Sequence of the first protein:
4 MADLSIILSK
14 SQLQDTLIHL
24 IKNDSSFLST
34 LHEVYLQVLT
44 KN

Sequence of the second protein:
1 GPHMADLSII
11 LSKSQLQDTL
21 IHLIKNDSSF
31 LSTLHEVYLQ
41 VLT

Contacts between the two chains:
Residue V37 in the second protein is in contact with residue H22 in the first protein (closest heavy-atom distance 3.8 Å).
Residue S32 in the second protein contacts residue L7 in the first protein (closest heavy-atom distance 4.0 Å).
Residue L34 in the second protein interacts with residue L11 in the first protein (closest heavy-atom distance 4.3 Å).
Residue F30 in the second protein contacts residue L34 in the first protein (closest heavy-atom distance 4.7 Å).
Residue T33 in the second protein is in contact with residue D27 in the first protein (closest heavy-atom distance 4.9 Å).
Residue L31 in the second protein interacts with residue L7 in the first protein (closest heavy-atom distance 3.8 Å).
Residue Y38 in the second protein interacts with residue L11 in the first protein (closest heavy-atom distance 3.4 Å).
Residue L23 in the second protein contacts residue V37 in the first protein (closest heavy-atom distance 4.0 Å).
Residue L23 in the second protein is in contact with residue L34 in the first protein (closest heavy-atom distance 3.5 Å).
Residue V41 in the second protein contacts residue H22 in the first protein (closest heavy-atom distance 3.8 Å).
Residue Q15 in the second protein is in contact with residue Y38 in the first protein (closest heavy-atom distance 4.2 Å).
Residue L20 in the second protein contacts residue L34 in the first protein (closest heavy-atom distance 3.7 Å).
Residue S29 in the second protein contacts residue M4 in the first protein (closest heavy-atom distance 3.5 Å).
Residue L34 in the second protein is in contact with residue T19 in the first protein (closest heavy-atom distance 3.4 Å).
Residue S12 in the second protein is in contact with residue Y38 in the first protein (closest heavy-atom distance 4.7 Å).
Residue T33 in the second protein contacts residue F30 in the first protein (closest heavy-atom distance 4.3 Å).
Residue S32 in the second protein interacts with residue M4 in the first protein (closest heavy-atom distance 2.9 Å).
Residue S28 in the second protein is in contact with residue M4 in the first protein (closest heavy-atom distance 3.4 Å).
Residue L42 in the second protein contacts residue T19 in the first protein (closest heavy-atom distance 4.0 Å).
Residue L23 in the second protein is in contact with residue T33 in the first protein (closest heavy-atom distance 4.5 Å).
Residue Y38 in the second protein interacts with residue Q15 in the first protein (closest heavy-atom distance 3.2 Å).
Residue F30 in the second protein interacts with residue F30 in the first protein (closest heavy-atom distance 3.4 Å).
Residue Y38 in the second protein interacts with residue T19 in the first protein (closest heavy-atom distance 3.5 Å).
Residue S28 in the second protein is in contact with residue L7 in the first protein (closest heavy-atom distance 4.4 Å).
Residue L34 in the second protein contacts residue L23 in the first protein (closest heavy-atom distance 3.6 Å).
Residue L34 in the second protein contacts residue L20 in the first protein (closest heavy-atom distance 3.8 Å).
Residue H35 in the second protein is in contact with residue L7 in the first protein (closest heavy-atom distance 4.1 Å).
Residue V37 in the second protein contacts residue T19 in the first protein (closest heavy-atom distance 4.2 Å).
Residue L39 in the second protein is in contact with residue I9 in the first protein (closest heavy-atom distance 4.2 Å).
Residue H22 in the second protein interacts with residue V37 in the first protein (closest heavy-atom distance 4.0 Å).
Residue H35 in the second protein is in contact with residue L11 in the first protein (closest heavy-atom distance 3.8 Å).
Residue T19 in the second protein interacts with residue L34 in the first protein (closest heavy-atom distance 3.7 Å).
Residue H35 in the second protein contacts residue I10 in the first protein (closest heavy-atom distance 4.8 Å).
Residue Q15 in the second protein interacts with residue L42 in the first protein (closest heavy-atom distance 4.0 Å).
Residue L20 in the second protein is in contact with residue L20 in the first protein (closest heavy-atom distance 4.7 Å).
Residue T33 in the second protein interacts with residue L23 in the first protein (closest heavy-atom distance 4.3 Å).
Residue L34 in the second protein is in contact with residue F30 in the first protein (closest heavy-atom distance 4.2 Å).
Residue D18 in the second protein interacts with residue V41 in the first protein (closest heavy-atom distance 4.3 Å).
Residue H35 in the second protein interacts with residue I9 in the first protein (closest heavy-atom distance 3.2 Å).
Residue T19 in the second protein is in contact with residue V37 in the first protein (closest heavy-atom distance 3.7 Å).
Residue F30 in the second protein contacts residue L20 in the first protein (closest heavy-atom distance 4.2 Å).
Residue V37 in the second protein contacts residue L23 in the first protein (closest heavy-atom distance 3.8 Å).
Residue Q15 in the second protein interacts with residue V41 in the first protein (closest heavy-atom distance 3.9 Å).
Residue L16 in the second protein contacts residue Y38 in the first protein (closest heavy-atom distance 3.5 Å).
Residue T19 in the second protein contacts residue V41 in the first protein (closest heavy-atom distance 3.8 Å).
Residue L42 in the second protein is in contact with residue H22 in the first protein (closest heavy-atom distance 4.0 Å).
Residue T19 in the second protein contacts residue Y38 in the first protein (closest heavy-atom distance 3.4 Å).
Residue L42 in the second protein is in contact with residue D18 in the first protein (closest heavy-atom distance 3.5 Å).
Residue L34 in the second protein is in contact with residue L16 in the first protein (closest heavy-atom distance 3.8 Å).

The following describes two proteins that form a bound complex.